This data describes a binding interaction between two proteins.

Sequence of the first protein:
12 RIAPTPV

Contacts between the two chains:
Residue I69 in the second protein contacts residue P17 in the first protein (closest heavy-atom distance 3.4 Å).
Residue G63 in the second protein contacts residue A14 in the first protein (closest heavy-atom distance 3.3 Å).
Residue G63 in the second protein interacts with residue P15 in the first protein (closest heavy-atom distance 4.1 Å).
Residue L61 in the second protein is in contact with residue I13 in the first protein (closest heavy-atom distance 3.0 Å).
Residue D37 in the second protein is in contact with residue R12 in the first protein (closest heavy-atom distance 3.1 Å).
Residue P66 in the second protein contacts residue P15 in the first protein (closest heavy-atom distance 3.6 Å).
Residue L60 in the second protein contacts residue R12 in the first protein (closest heavy-atom distance 4.5 Å).
Residue F72 in the second protein contacts residue A14 in the first protein (closest heavy-atom distance 5.0 Å).
Residue L61 in the second protein is in contact with residue R12 in the first protein (closest heavy-atom distance 3.3 Å).
Residue G63 in the second protein contacts residue I13 in the first protein (closest heavy-atom distance 3.1 Å).
Residue F72 in the second protein is in contact with residue P15 in the first protein (closest heavy-atom distance 4.4 Å).
Residue N70 in the second protein contacts residue P15 in the first protein (closest heavy-atom distance 3.9 Å).
Residue N70 in the second protein is in contact with residue T16 in the first protein (closest heavy-atom distance 4.1 Å).
Residue K71 in the second protein contacts residue P15 in the first protein (closest heavy-atom distance 3.5 Å).
Residue F28 in the second protein is in contact with residue P15 in the first protein (closest heavy-atom distance 4.3 Å).
Residue P64 in the second protein interacts with residue P15 in the first protein (closest heavy-atom distance 4.0 Å).
Residue I69 in the second protein interacts with residue T16 in the first protein (closest heavy-atom distance 4.9 Å).
Residue P64 in the second protein is in contact with residue R12 in the first protein (closest heavy-atom distance 3.5 Å).
Residue P66 in the second protein interacts with residue P17 in the first protein (closest heavy-atom distance 4.3 Å).
Residue V73 in the second protein interacts with residue I13 in the first protein (closest heavy-atom distance 4.0 Å).
Residue F72 in the second protein interacts with residue I13 in the first protein (closest heavy-atom distance 4.1 Å).
Residue L60 in the second protein is in contact with residue I13 in the first protein (closest heavy-atom distance 4.2 Å).
Residue I65 in the second protein is in contact with residue P15 in the first protein (closest heavy-atom distance 4.8 Å).
Residue K71 in the second protein interacts with residue P17 in the first protein (closest heavy-atom distance 4.9 Å).
Residue V62 in the second protein is in contact with residue A14 in the first protein (closest heavy-atom distance 4.9 Å).
Residue G63 in the second protein interacts with residue R12 in the first protein (closest heavy-atom distance 3.5 Å).
Residue V62 in the second protein is in contact with residue P15 in the first protein (closest heavy-atom distance 3.8 Å).
Residue I69 in the second protein is in contact with residue V18 in the first protein (closest heavy-atom distance 2.8 Å).
Residue N70 in the second protein interacts with residue V18 in the first protein (closest heavy-atom distance 4.3 Å).
Residue K71 in the second protein is in contact with residue V18 in the first protein (closest heavy-atom distance 4.0 Å).
Residue V62 in the second protein interacts with residue I13 in the first protein (closest heavy-atom distance 3.5 Å).
Residue P64 in the second protein is in contact with residue A14 in the first protein (closest heavy-atom distance 4.6 Å).
Residue N70 in the second protein contacts residue P17 in the first protein (closest heavy-atom distance 3.3 Å).
Residue K71 in the second protein contacts residue T16 in the first protein (closest heavy-atom distance 3.1 Å).

Sequence of the second protein:
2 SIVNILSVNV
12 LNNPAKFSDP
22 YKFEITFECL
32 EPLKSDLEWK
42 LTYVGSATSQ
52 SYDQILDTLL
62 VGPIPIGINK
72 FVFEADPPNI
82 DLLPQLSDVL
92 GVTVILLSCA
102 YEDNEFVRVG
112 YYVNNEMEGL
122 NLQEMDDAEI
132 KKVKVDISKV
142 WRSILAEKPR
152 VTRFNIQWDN